Sequence of protein 1:
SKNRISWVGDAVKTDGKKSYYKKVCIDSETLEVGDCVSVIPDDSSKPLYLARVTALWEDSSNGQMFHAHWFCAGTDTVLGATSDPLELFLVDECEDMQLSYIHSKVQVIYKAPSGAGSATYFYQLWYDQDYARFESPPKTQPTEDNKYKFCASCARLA

These two protein chains interact to form a complex.

Residue-level contacts at the interface:
Residue I40 in protein 1 contacts residue R10 in protein 2 (closest heavy-atom distance 2.3 Å).
Residue W70 in protein 1 is in contact with residue V8 in protein 2 (closest heavy-atom distance 4.4 Å).
Residue D42 in protein 1 is in contact with residue R10 in protein 2 (closest heavy-atom distance 3.2 Å).
Residue E95 in protein 1 is in contact with residue R6 in protein 2 (closest heavy-atom distance 3.4 Å).
Residue D42 in protein 1 is in contact with residue V8 in protein 2 (closest heavy-atom distance 3.4 Å).
Residue V39 in protein 1 interacts with residue V8 in protein 2 (closest heavy-atom distance 4.4 Å).
Residue P41 in protein 1 is in contact with residue R10 in protein 2 (closest heavy-atom distance 3.9 Å).
Residue Y49 in protein 1 is in contact with residue V8 in protein 2 (closest heavy-atom distance 4.2 Å).
Residue M97 in protein 1 is in contact with residue V8 in protein 2 (closest heavy-atom distance 4.5 Å).
Residue V39 in protein 1 is in contact with residue R10 in protein 2 (closest heavy-atom distance 4.1 Å).
Residue Y101 in protein 1 interacts with residue D11 in protein 2 (closest heavy-atom distance 3.6 Å).
Residue D42 in protein 1 contacts residue L9 in protein 2 (closest heavy-atom distance 3.1 Å).
Residue D96 in protein 1 is in contact with residue R6 in protein 2 (closest heavy-atom distance 3.8 Å).
Residue E95 in protein 1 interacts with residue V8 in protein 2 (closest heavy-atom distance 2.9 Å).
Residue Y101 in protein 1 is in contact with residue R10 in protein 2 (closest heavy-atom distance 3.0 Å).
Residue E93 in protein 1 contacts residue H5 in protein 2 (closest heavy-atom distance 3.8 Å).
Residue C94 in protein 1 contacts residue H5 in protein 2 (closest heavy-atom distance 4.8 Å).
Residue I40 in protein 1 is in contact with residue V8 in protein 2 (closest heavy-atom distance 5.0 Å).
Residue Y101 in protein 1 contacts residue V8 in protein 2 (closest heavy-atom distance 3.9 Å).

Sequence of protein 2:
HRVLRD